Sequence of chain B:
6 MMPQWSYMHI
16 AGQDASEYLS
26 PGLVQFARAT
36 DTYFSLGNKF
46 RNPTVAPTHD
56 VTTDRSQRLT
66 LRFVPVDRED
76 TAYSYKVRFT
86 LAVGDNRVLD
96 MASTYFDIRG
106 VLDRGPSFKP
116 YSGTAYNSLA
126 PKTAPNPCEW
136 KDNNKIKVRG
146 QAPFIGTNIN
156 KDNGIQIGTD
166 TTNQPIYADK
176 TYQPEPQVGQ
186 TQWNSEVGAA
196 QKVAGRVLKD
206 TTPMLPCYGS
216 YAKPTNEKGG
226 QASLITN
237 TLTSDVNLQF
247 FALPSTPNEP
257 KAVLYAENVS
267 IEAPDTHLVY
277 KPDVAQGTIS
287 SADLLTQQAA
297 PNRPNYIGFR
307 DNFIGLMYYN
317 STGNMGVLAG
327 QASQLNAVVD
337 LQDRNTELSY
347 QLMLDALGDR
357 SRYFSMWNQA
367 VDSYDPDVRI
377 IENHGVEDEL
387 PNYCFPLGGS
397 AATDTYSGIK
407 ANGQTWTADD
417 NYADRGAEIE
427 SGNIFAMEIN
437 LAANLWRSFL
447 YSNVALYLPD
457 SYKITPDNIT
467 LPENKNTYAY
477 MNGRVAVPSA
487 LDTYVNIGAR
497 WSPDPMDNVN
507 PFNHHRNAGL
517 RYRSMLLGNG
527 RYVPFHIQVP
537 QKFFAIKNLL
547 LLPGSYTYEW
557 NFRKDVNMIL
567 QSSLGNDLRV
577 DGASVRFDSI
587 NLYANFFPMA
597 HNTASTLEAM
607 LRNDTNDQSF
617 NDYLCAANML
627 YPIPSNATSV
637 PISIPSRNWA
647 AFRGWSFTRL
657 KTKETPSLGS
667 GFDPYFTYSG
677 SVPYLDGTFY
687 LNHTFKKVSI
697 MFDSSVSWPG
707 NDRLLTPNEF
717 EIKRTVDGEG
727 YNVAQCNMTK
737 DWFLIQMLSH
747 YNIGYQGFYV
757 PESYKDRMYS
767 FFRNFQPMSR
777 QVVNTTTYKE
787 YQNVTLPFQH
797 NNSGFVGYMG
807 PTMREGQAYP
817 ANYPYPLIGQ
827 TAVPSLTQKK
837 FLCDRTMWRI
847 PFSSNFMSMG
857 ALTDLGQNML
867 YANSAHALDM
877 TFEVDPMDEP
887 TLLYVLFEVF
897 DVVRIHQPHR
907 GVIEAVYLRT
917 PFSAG

This data describes a binding interaction between two proteins.

Sequence of chain A:
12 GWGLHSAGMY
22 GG

Interface contacts:
Residue H746 in chain B is in contact with residue G23 in chain A (closest heavy-atom distance 4.4 Å).
Residue H746 in chain B contacts residue Y21 in chain A (closest heavy-atom distance 5.0 Å).
Residue D618 in chain B interacts with residue M20 in chain A (closest heavy-atom distance 4.3 Å).
Residue S854 in chain B contacts residue G23 in chain A (closest heavy-atom distance 4.1 Å).
Residue Y619 in chain B interacts with residue M20 in chain A (closest heavy-atom distance 3.3 Å).
Residue L620 in chain B is in contact with residue Y21 in chain A (closest heavy-atom distance 3.8 Å).
Residue M843 in chain B contacts residue Y21 in chain A (closest heavy-atom distance 3.5 Å).
Residue R649 in chain B interacts with residue M20 in chain A (closest heavy-atom distance 4.6 Å).
Residue A857 in chain B contacts residue M20 in chain A (closest heavy-atom distance 3.7 Å).
Residue R845 in chain B interacts with residue Y21 in chain A (closest heavy-atom distance 3.4 Å).
Residue S652 in chain B interacts with residue Y21 in chain A (closest heavy-atom distance 4.3 Å).
Residue S854 in chain B contacts residue G22 in chain A (closest heavy-atom distance 3.5 Å).
Residue Y619 in chain B contacts residue G22 in chain A (closest heavy-atom distance 4.2 Å).
Residue Y619 in chain B contacts residue G19 in chain A (closest heavy-atom distance 3.4 Å).
Residue T842 in chain B contacts residue Y21 in chain A (closest heavy-atom distance 5.0 Å).
Residue R845 in chain B is in contact with residue G22 in chain A (closest heavy-atom distance 3.3 Å).
Residue F896 in chain B is in contact with residue M20 in chain A (closest heavy-atom distance 3.6 Å).
Residue Y619 in chain B interacts with residue Y21 in chain A (closest heavy-atom distance 3.1 Å).
Residue L348 in chain B contacts residue Y21 in chain A (closest heavy-atom distance 3.6 Å).
Residue E894 in chain B contacts residue Y21 in chain A (closest heavy-atom distance 3.1 Å).
Residue C621 in chain B interacts with residue M20 in chain A (closest heavy-atom distance 3.9 Å).
Residue N748 in chain B contacts residue G23 in chain A (closest heavy-atom distance 4.0 Å).
Residue N617 in chain B interacts with residue M20 in chain A (closest heavy-atom distance 2.8 Å).